Sequence of protein 2:
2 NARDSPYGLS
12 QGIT

This data describes a binding interaction between two proteins.

Residue-level contacts at the interface:
Residue N196 in protein 1 is in contact with residue G13 in protein 2 (closest heavy-atom distance 3.7 Å).
Residue F209 in protein 1 is in contact with residue R4 in protein 2 (closest heavy-atom distance 2.3 Å).
Residue T194 in protein 1 is in contact with residue I14 in protein 2 (closest heavy-atom distance 3.2 Å).
Residue S217 in protein 1 is in contact with residue Y8 in protein 2 (closest heavy-atom distance 2.8 Å).
Residue D116 in protein 1 contacts residue T15 in protein 2 (closest heavy-atom distance 4.2 Å).
Residue K200 in protein 1 is in contact with residue P7 in protein 2 (closest heavy-atom distance 3.7 Å).
Residue R210 in protein 1 is in contact with residue A3 in protein 2 (closest heavy-atom distance 3.5 Å).
Residue L92 in protein 1 contacts residue Q12 in protein 2 (closest heavy-atom distance 4.2 Å).
Residue S207 in protein 1 contacts residue N2 in protein 2 (closest heavy-atom distance 4.4 Å).
Residue F214 in protein 1 contacts residue G9 in protein 2 (closest heavy-atom distance 3.6 Å).
Residue L60 in protein 1 is in contact with residue I14 in protein 2 (closest heavy-atom distance 3.8 Å).
Residue R210 in protein 1 interacts with residue R4 in protein 2 (closest heavy-atom distance 3.4 Å).
Residue F214 in protein 1 contacts residue S11 in protein 2 (closest heavy-atom distance 3.9 Å).
Residue S207 in protein 1 is in contact with residue R4 in protein 2 (closest heavy-atom distance 2.8 Å).
Residue S217 in protein 1 interacts with residue L10 in protein 2 (closest heavy-atom distance 3.6 Å).
Residue A195 in protein 1 interacts with residue G13 in protein 2 (closest heavy-atom distance 3.7 Å).
Residue F220 in protein 1 contacts residue Y8 in protein 2 (closest heavy-atom distance 3.6 Å).
Residue Q88 in protein 1 interacts with residue Q12 in protein 2 (closest heavy-atom distance 3.8 Å).
Residue T219 in protein 1 is in contact with residue Y8 in protein 2 (closest heavy-atom distance 3.4 Å).
Residue Y201 in protein 1 is in contact with residue Y8 in protein 2 (closest heavy-atom distance 4.2 Å).
Residue S218 in protein 1 contacts residue S6 in protein 2 (closest heavy-atom distance 3.8 Å).
Residue K200 in protein 1 contacts residue Y8 in protein 2 (closest heavy-atom distance 3.6 Å).
Residue A205 in protein 1 contacts residue R4 in protein 2 (closest heavy-atom distance 4.1 Å).
Residue F193 in protein 1 contacts residue I14 in protein 2 (closest heavy-atom distance 3.9 Å).
Residue S217 in protein 1 is in contact with residue S6 in protein 2 (closest heavy-atom distance 3.2 Å).
Residue R210 in protein 1 is in contact with residue N2 in protein 2 (closest heavy-atom distance 3.7 Å).
Residue R198 in protein 1 is in contact with residue G9 in protein 2 (closest heavy-atom distance 3.5 Å).
Residue D215 in protein 1 is in contact with residue Y8 in protein 2 (closest heavy-atom distance 4.1 Å).
Residue G213 in protein 1 is in contact with residue L10 in protein 2 (closest heavy-atom distance 4.2 Å).
Residue L92 in protein 1 interacts with residue S11 in protein 2 (closest heavy-atom distance 3.3 Å).
Residue D215 in protein 1 is in contact with residue G9 in protein 2 (closest heavy-atom distance 3.2 Å).
Residue Y201 in protein 1 is in contact with residue R4 in protein 2 (closest heavy-atom distance 3.4 Å).
Residue N196 in protein 1 contacts residue S11 in protein 2 (closest heavy-atom distance 2.3 Å).
Residue R198 in protein 1 is in contact with residue L10 in protein 2 (closest heavy-atom distance 4.1 Å).
Residue D216 in protein 1 contacts residue Y8 in protein 2 (closest heavy-atom distance 3.5 Å).
Residue D215 in protein 1 is in contact with residue L10 in protein 2 (closest heavy-atom distance 2.7 Å).
Residue T194 in protein 1 contacts residue T15 in protein 2 (closest heavy-atom distance 2.6 Å).
Residue F197 in protein 1 contacts residue G9 in protein 2 (closest heavy-atom distance 4.2 Å).
Residue N196 in protein 1 contacts residue Q12 in protein 2 (closest heavy-atom distance 3.8 Å).
Residue L199 in protein 1 interacts with residue G9 in protein 2 (closest heavy-atom distance 2.9 Å).
Residue F197 in protein 1 contacts residue S11 in protein 2 (closest heavy-atom distance 3.2 Å).
Residue I89 in protein 1 is in contact with residue I14 in protein 2 (closest heavy-atom distance 3.9 Å).
Residue S217 in protein 1 is in contact with residue P7 in protein 2 (closest heavy-atom distance 4.1 Å).
Residue S218 in protein 1 contacts residue Y8 in protein 2 (closest heavy-atom distance 3.6 Å).
Residue P206 in protein 1 is in contact with residue R4 in protein 2 (closest heavy-atom distance 3.3 Å).
Residue S207 in protein 1 is in contact with residue A3 in protein 2 (closest heavy-atom distance 3.7 Å).
Residue F214 in protein 1 is in contact with residue L10 in protein 2 (closest heavy-atom distance 3.5 Å).
Residue N196 in protein 1 interacts with residue L10 in protein 2 (closest heavy-atom distance 3.7 Å).
Residue F193 in protein 1 is in contact with residue T15 in protein 2 (closest heavy-atom distance 3.2 Å).
Residue Y201 in protein 1 contacts residue G9 in protein 2 (closest heavy-atom distance 4.2 Å).
Residue G213 in protein 1 interacts with residue S11 in protein 2 (closest heavy-atom distance 3.1 Å).
Residue R85 in protein 1 is in contact with residue I14 in protein 2 (closest heavy-atom distance 3.6 Å).
Residue I59 in protein 1 is in contact with residue I14 in protein 2 (closest heavy-atom distance 4.3 Å).
Residue D216 in protein 1 interacts with residue R4 in protein 2 (closest heavy-atom distance 3.1 Å).
Residue Y201 in protein 1 interacts with residue P7 in protein 2 (closest heavy-atom distance 3.1 Å).
Residue L199 in protein 1 is in contact with residue Y8 in protein 2 (closest heavy-atom distance 3.5 Å).
Residue A195 in protein 1 contacts residue I14 in protein 2 (closest heavy-atom distance 2.6 Å).
Residue L199 in protein 1 is in contact with residue P7 in protein 2 (closest heavy-atom distance 4.3 Å).
Residue T219 in protein 1 contacts residue L10 in protein 2 (closest heavy-atom distance 4.4 Å).
Residue F197 in protein 1 is in contact with residue L10 in protein 2 (closest heavy-atom distance 3.7 Å).

Sequence of protein 1:
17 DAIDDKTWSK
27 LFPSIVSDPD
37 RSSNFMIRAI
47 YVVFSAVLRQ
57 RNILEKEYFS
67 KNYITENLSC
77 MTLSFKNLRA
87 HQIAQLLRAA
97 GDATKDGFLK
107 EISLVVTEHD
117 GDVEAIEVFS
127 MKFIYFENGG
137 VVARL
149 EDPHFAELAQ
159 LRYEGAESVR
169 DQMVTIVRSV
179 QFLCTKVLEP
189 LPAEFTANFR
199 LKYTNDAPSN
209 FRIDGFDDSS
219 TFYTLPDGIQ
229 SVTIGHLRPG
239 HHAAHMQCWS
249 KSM